This data describes a binding interaction between two proteins.

Sequence of protein 1:
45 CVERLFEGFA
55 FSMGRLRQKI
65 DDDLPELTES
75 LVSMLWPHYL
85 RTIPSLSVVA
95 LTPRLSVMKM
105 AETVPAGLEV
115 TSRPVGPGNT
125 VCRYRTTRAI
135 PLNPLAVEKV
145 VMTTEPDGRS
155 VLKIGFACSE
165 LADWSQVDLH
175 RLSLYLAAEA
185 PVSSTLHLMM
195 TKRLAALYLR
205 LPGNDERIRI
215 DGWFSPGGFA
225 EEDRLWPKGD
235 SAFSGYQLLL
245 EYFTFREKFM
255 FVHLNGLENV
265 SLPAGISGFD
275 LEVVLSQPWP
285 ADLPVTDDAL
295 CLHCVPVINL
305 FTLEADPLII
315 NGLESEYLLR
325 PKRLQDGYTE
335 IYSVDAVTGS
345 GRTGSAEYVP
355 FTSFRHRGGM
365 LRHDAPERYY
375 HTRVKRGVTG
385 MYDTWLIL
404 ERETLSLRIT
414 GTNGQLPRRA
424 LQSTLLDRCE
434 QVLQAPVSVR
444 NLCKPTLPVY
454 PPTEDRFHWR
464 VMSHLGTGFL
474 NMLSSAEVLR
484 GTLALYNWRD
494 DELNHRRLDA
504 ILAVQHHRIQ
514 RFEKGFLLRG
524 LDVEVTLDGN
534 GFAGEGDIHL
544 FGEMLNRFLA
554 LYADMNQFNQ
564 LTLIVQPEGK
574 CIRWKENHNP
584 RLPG

Residue-level contacts at the interface:
Residue G518 in protein 1 contacts residue R129 in protein 2 (closest heavy-atom distance 3.5 Å).
Residue K517 in protein 1 interacts with residue E142 in protein 2 (closest heavy-atom distance 4.8 Å).
Residue K517 in protein 1 is in contact with residue R129 in protein 2 (closest heavy-atom distance 4.8 Å).

Sequence of protein 2:
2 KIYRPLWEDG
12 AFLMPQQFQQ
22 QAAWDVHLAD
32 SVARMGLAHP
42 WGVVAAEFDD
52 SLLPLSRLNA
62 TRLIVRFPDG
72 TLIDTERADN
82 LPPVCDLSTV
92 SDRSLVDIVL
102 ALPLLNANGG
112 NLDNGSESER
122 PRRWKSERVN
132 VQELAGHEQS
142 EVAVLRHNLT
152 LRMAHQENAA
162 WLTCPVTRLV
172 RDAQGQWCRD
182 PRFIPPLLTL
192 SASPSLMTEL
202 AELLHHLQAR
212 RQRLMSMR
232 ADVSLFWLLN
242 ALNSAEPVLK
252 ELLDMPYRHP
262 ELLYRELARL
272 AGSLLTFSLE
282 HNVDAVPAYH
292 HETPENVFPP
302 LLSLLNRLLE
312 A